Interface contacts:
Residue N537 in chain A is in contact with residue D175 in chain B (closest heavy-atom distance 3.2 Å).
Residue Q55 in chain A is in contact with residue H269 in chain B (closest heavy-atom distance 3.0 Å).
Residue S193 in chain A is in contact with residue R257 in chain B (closest heavy-atom distance 3.0 Å).
Residue R361 in chain A is in contact with residue W252 in chain B (closest heavy-atom distance 3.2 Å).
Residue D545 in chain A is in contact with residue R517 in chain B (closest heavy-atom distance 2.6 Å).
Residue E44 in chain A interacts with residue H269 in chain B (closest heavy-atom distance 2.6 Å).
Residue E399 in chain A is in contact with residue E403 in chain B (closest heavy-atom distance 2.9 Å).
Residue D199 in chain A contacts residue R146 in chain B (closest heavy-atom distance 2.6 Å).
Residue K486 in chain A contacts residue K112 in chain B (closest heavy-atom distance 3.3 Å).
Residue L121 in chain A contacts residue D589 in chain B (closest heavy-atom distance 3.2 Å).
Residue E399 in chain A contacts residue K421 in chain B (closest heavy-atom distance 2.8 Å).
Residue R359 in chain A is in contact with residue D75 in chain B (closest heavy-atom distance 3.1 Å).
Residue R204 in chain A contacts residue D213 in chain B (closest heavy-atom distance 3.0 Å).
Residue S51 in chain A contacts residue S267 in chain B (closest heavy-atom distance 2.6 Å).
Residue K394 in chain A is in contact with residue R414 in chain B (closest heavy-atom distance 3.2 Å).
Residue V395 in chain A interacts with residue A417 in chain B (closest heavy-atom distance 3.2 Å).
Residue K571 in chain A is in contact with residue S566 in chain B (closest heavy-atom distance 3.1 Å).
Residue K385 in chain A is in contact with residue P415 in chain B (closest heavy-atom distance 3.3 Å).
Residue R123 in chain A is in contact with residue D143 in chain B (closest heavy-atom distance 2.6 Å).
Residue A654 in chain A is in contact with residue A652 in chain B (closest heavy-atom distance 3.1 Å).
Residue M397 in chain A interacts with residue L419 in chain B (closest heavy-atom distance 2.9 Å).
Residue K543 in chain A is in contact with residue D143 in chain B (closest heavy-atom distance 2.7 Å).
Residue M397 in chain A is in contact with residue K421 in chain B (closest heavy-atom distance 2.9 Å).
Residue E197 in chain A interacts with residue R182 in chain B (closest heavy-atom distance 3.2 Å).
Residue R607 in chain A contacts residue E595 in chain B (closest heavy-atom distance 2.8 Å).
Residue K125 in chain A is in contact with residue R558 in chain B (closest heavy-atom distance 3.2 Å).
Residue K394 in chain A interacts with residue P415 in chain B (closest heavy-atom distance 3.2 Å).
Residue K394 in chain A interacts with residue V412 in chain B (closest heavy-atom distance 2.3 Å).
Residue K124 in chain A is in contact with residue I518 in chain B (closest heavy-atom distance 3.2 Å).
Residue S51 in chain A is in contact with residue H269 in chain B (closest heavy-atom distance 3.0 Å).
Residue K394 in chain A contacts residue N393 in chain B (closest heavy-atom distance 3.3 Å).
Residue T323 in chain A is in contact with residue T174 in chain B (closest heavy-atom distance 2.3 Å).
Residue L121 in chain A is in contact with residue Q559 in chain B (closest heavy-atom distance 3.3 Å).
Residue M497 in chain A contacts residue R146 in chain B (closest heavy-atom distance 3.1 Å).
Residue K124 in chain A is in contact with residue F516 in chain B (closest heavy-atom distance 3.1 Å).
Residue K124 in chain A interacts with residue R517 in chain B (closest heavy-atom distance 3.2 Å).
Residue D608 in chain A interacts with residue E595 in chain B (closest heavy-atom distance 3.2 Å).
Residue G360 in chain A interacts with residue R187 in chain B (closest heavy-atom distance 3.2 Å).
Residue N537 in chain A contacts residue T174 in chain B (closest heavy-atom distance 3.0 Å).
Residue R286 in chain A is in contact with residue C218 in chain B (closest heavy-atom distance 2.5 Å).
Residue W371 in chain A is in contact with residue N98 in chain B (closest heavy-atom distance 3.3 Å).
Residue R382 in chain A is in contact with residue L387 in chain B (closest heavy-atom distance 3.3 Å).
Residue N537 in chain A contacts residue G176 in chain B (closest heavy-atom distance 2.5 Å).
Residue V395 in chain A is in contact with residue L419 in chain B (closest heavy-atom distance 2.7 Å).
Residue D192 in chain A is in contact with residue R271 in chain B (closest heavy-atom distance 2.9 Å).
Residue I547 in chain A is in contact with residue D143 in chain B (closest heavy-atom distance 3.3 Å).
Residue D58 in chain A contacts residue Y260 in chain B (closest heavy-atom distance 3.3 Å).
Residue G360 in chain A contacts residue D75 in chain B (closest heavy-atom distance 3.3 Å).
Residue Y388 in chain A contacts residue D416 in chain B (closest heavy-atom distance 2.6 Å).
Residue Y366 in chain A interacts with residue D75 in chain B (closest heavy-atom distance 3.2 Å).
Residue V396 in chain A contacts residue L419 in chain B (closest heavy-atom distance 3.2 Å).
Residue A661 in chain A interacts with residue A659 in chain B (closest heavy-atom distance 3.2 Å).
Residue K486 in chain A is in contact with residue E156 in chain B (closest heavy-atom distance 3.2 Å).
Residue D489 in chain A interacts with residue K112 in chain B (closest heavy-atom distance 3.1 Å).
Residue R48 in chain A is in contact with residue H269 in chain B (closest heavy-atom distance 3.2 Å).
Residue L435 in chain A interacts with residue L390 in chain B (closest heavy-atom distance 3.3 Å).
Residue K125 in chain A contacts residue D589 in chain B (closest heavy-atom distance 3.1 Å).
Residue L583 in chain A contacts residue R599 in chain B (closest heavy-atom distance 3.0 Å).
Residue K125 in chain A interacts with residue R593 in chain B (closest heavy-atom distance 2.9 Å).
Residue K124 in chain A contacts residue N520 in chain B (closest heavy-atom distance 2.9 Å).

Sequence of chain B:
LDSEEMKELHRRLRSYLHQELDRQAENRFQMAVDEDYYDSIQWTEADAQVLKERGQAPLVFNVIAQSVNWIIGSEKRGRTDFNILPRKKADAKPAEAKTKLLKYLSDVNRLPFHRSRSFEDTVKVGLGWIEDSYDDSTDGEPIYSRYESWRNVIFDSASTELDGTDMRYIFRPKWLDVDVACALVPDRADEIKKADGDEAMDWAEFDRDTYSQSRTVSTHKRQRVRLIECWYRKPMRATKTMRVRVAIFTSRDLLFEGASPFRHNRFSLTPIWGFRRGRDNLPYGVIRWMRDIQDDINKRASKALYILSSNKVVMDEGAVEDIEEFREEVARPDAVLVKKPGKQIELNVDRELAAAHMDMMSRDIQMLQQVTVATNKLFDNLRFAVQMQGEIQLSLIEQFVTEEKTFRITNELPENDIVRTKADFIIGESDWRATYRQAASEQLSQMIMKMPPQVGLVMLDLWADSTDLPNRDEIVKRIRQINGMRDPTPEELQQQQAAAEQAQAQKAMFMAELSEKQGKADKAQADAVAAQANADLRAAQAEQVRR

Sequence of chain A:
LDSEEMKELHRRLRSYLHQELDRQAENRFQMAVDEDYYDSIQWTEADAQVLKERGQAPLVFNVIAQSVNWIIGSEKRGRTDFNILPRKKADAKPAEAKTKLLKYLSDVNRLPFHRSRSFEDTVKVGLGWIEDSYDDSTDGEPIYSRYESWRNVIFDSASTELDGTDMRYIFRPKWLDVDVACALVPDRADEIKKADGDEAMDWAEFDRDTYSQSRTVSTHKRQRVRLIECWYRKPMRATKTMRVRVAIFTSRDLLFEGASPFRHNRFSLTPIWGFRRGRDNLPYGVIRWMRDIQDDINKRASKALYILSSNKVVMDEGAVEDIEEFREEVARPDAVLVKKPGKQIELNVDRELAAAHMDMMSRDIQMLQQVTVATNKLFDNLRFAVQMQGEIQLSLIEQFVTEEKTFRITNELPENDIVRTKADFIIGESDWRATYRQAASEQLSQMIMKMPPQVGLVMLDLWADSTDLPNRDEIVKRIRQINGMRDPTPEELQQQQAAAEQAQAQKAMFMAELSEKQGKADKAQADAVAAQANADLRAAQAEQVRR

These two protein chains interact to form a complex.